Sequence of protein 2:
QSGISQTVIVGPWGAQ

Residue-level contacts at the interface:
Residue V81 in protein 1 interacts with residue G16 in protein 2 (closest heavy-atom distance 4.2 Å).
Residue T72 in protein 1 contacts residue W15 in protein 2 (closest heavy-atom distance 4.1 Å).
Residue V80 in protein 1 is in contact with residue A17 in protein 2 (closest heavy-atom distance 4.7 Å).
Residue Y126 in protein 1 is in contact with residue P14 in protein 2 (closest heavy-atom distance 3.8 Å).
Residue S128 in protein 1 is in contact with residue P14 in protein 2 (closest heavy-atom distance 3.2 Å).
Residue D125 in protein 1 interacts with residue W15 in protein 2 (closest heavy-atom distance 4.5 Å).
Residue F127 in protein 1 interacts with residue V12 in protein 2 (closest heavy-atom distance 4.9 Å).
Residue F127 in protein 1 contacts residue W15 in protein 2 (closest heavy-atom distance 3.0 Å).
Residue S132 in protein 1 interacts with residue T9 in protein 2 (closest heavy-atom distance 4.2 Å).
Residue L131 in protein 1 interacts with residue I11 in protein 2 (closest heavy-atom distance 4.9 Å).
Residue Y130 in protein 1 contacts residue T9 in protein 2 (closest heavy-atom distance 3.7 Å).
Residue F127 in protein 1 interacts with residue G13 in protein 2 (closest heavy-atom distance 4.5 Å).
Residue V79 in protein 1 contacts residue A17 in protein 2 (closest heavy-atom distance 3.2 Å).
Residue F127 in protein 1 is in contact with residue P14 in protein 2 (closest heavy-atom distance 3.2 Å).
Residue M129 in protein 1 interacts with residue V12 in protein 2 (closest heavy-atom distance 2.9 Å).
Residue T72 in protein 1 contacts residue G16 in protein 2 (closest heavy-atom distance 3.5 Å).
Residue M129 in protein 1 is in contact with residue V10 in protein 2 (closest heavy-atom distance 3.9 Å).
Residue Y126 in protein 1 interacts with residue G16 in protein 2 (closest heavy-atom distance 4.1 Å).
Residue D125 in protein 1 contacts residue G16 in protein 2 (closest heavy-atom distance 3.4 Å).
Residue S128 in protein 1 is in contact with residue I11 in protein 2 (closest heavy-atom distance 3.9 Å).
Residue A8 in protein 1 interacts with residue T9 in protein 2 (closest heavy-atom distance 3.8 Å).
Residue Y126 in protein 1 contacts residue A17 in protein 2 (closest heavy-atom distance 3.4 Å).
Residue K117 in protein 1 is in contact with residue I11 in protein 2 (closest heavy-atom distance 4.2 Å).
Residue M129 in protein 1 interacts with residue W15 in protein 2 (closest heavy-atom distance 3.6 Å).
Residue L131 in protein 1 interacts with residue T9 in protein 2 (closest heavy-atom distance 3.1 Å).
Residue L106 in protein 1 interacts with residue W15 in protein 2 (closest heavy-atom distance 3.6 Å).
Residue M129 in protein 1 interacts with residue I11 in protein 2 (closest heavy-atom distance 3.4 Å).
Residue Y126 in protein 1 contacts residue W15 in protein 2 (closest heavy-atom distance 3.2 Å).
Residue V79 in protein 1 contacts residue G16 in protein 2 (closest heavy-atom distance 4.0 Å).
Residue V80 in protein 1 is in contact with residue G16 in protein 2 (closest heavy-atom distance 4.6 Å).
Residue V81 in protein 1 interacts with residue W15 in protein 2 (closest heavy-atom distance 3.5 Å).
Residue L106 in protein 1 interacts with residue V12 in protein 2 (closest heavy-atom distance 3.9 Å).
Residue V114 in protein 1 contacts residue T9 in protein 2 (closest heavy-atom distance 4.2 Å).
Residue L131 in protein 1 contacts residue V12 in protein 2 (closest heavy-atom distance 3.8 Å).
Residue Y130 in protein 1 is in contact with residue I11 in protein 2 (closest heavy-atom distance 3.5 Å).
Residue D125 in protein 1 interacts with residue A17 in protein 2 (closest heavy-atom distance 2.7 Å).
Residue S128 in protein 1 contacts residue V12 in protein 2 (closest heavy-atom distance 3.4 Å).
Residue S128 in protein 1 interacts with residue G13 in protein 2 (closest heavy-atom distance 3.6 Å).
Residue Y126 in protein 1 interacts with residue Q18 in protein 2 (closest heavy-atom distance 4.5 Å).
Residue Y130 in protein 1 contacts residue V10 in protein 2 (closest heavy-atom distance 3.5 Å).
Residue L131 in protein 1 contacts residue V10 in protein 2 (closest heavy-atom distance 2.9 Å).
Residue F104 in protein 1 interacts with residue W15 in protein 2 (closest heavy-atom distance 3.5 Å).
Residue S128 in protein 1 interacts with residue W15 in protein 2 (closest heavy-atom distance 4.8 Å).

The following describes two proteins that form a bound complex.

Sequence of protein 1:
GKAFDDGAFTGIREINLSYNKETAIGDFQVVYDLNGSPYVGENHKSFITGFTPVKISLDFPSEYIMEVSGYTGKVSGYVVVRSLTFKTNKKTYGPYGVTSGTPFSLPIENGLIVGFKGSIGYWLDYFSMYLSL